Interface contacts:
Residue L659 in protein 2 interacts with residue R249 in protein 1 (closest heavy-atom distance 3.0 Å).
Residue E456 in protein 2 interacts with residue I64 in protein 1 (closest heavy-atom distance 3.9 Å).
Residue W662 in protein 2 interacts with residue L65 in protein 1 (closest heavy-atom distance 4.2 Å).
Residue M462 in protein 2 interacts with residue W52 in protein 1 (closest heavy-atom distance 3.5 Å).
Residue E620 in protein 2 interacts with residue L259 in protein 1 (closest heavy-atom distance 3.1 Å).
Residue D458 in protein 2 interacts with residue W52 in protein 1 (closest heavy-atom distance 4.0 Å).
Residue N617 in protein 2 interacts with residue A254 in protein 1 (closest heavy-atom distance 3.2 Å).
Residue A626 in protein 2 interacts with residue L259 in protein 1 (closest heavy-atom distance 4.2 Å).
Residue L455 in protein 2 contacts residue K63 in protein 1 (closest heavy-atom distance 3.5 Å).
Residue V619 in protein 2 contacts residue L259 in protein 1 (closest heavy-atom distance 3.5 Å).
Residue L459 in protein 2 interacts with residue R60 in protein 1 (closest heavy-atom distance 3.8 Å).
Residue E456 in protein 2 interacts with residue R68 in protein 1 (closest heavy-atom distance 3.6 Å).
Residue R469 in protein 2 is in contact with residue K51 in protein 1 (closest heavy-atom distance 4.6 Å).
Residue Y463 in protein 2 is in contact with residue R61 in protein 1 (closest heavy-atom distance 3.8 Å).
Residue E620 in protein 2 interacts with residue T256 in protein 1 (closest heavy-atom distance 3.1 Å).
Residue D661 in protein 2 is in contact with residue R249 in protein 1 (closest heavy-atom distance 2.4 Å).
Residue G658 in protein 2 contacts residue R68 in protein 1 (closest heavy-atom distance 3.0 Å).
Residue R452 in protein 2 contacts residue I237 in protein 1 (closest heavy-atom distance 3.2 Å).
Residue P660 in protein 2 is in contact with residue R249 in protein 1 (closest heavy-atom distance 4.5 Å).
Residue G658 in protein 2 is in contact with residue M238 in protein 1 (closest heavy-atom distance 4.0 Å).
Residue W662 in protein 2 interacts with residue R61 in protein 1 (closest heavy-atom distance 3.5 Å).
Residue L659 in protein 2 is in contact with residue L246 in protein 1 (closest heavy-atom distance 4.3 Å).
Residue L664 in protein 2 is in contact with residue R249 in protein 1 (closest heavy-atom distance 3.5 Å).
Residue M462 in protein 2 is in contact with residue V50 in protein 1 (closest heavy-atom distance 3.6 Å).
Residue D453 in protein 2 interacts with residue G239 in protein 1 (closest heavy-atom distance 3.4 Å).
Residue M462 in protein 2 contacts residue K51 in protein 1 (closest heavy-atom distance 4.2 Å).
Residue R452 in protein 2 contacts residue L67 in protein 1 (closest heavy-atom distance 3.5 Å).
Residue N617 in protein 2 interacts with residue R258 in protein 1 (closest heavy-atom distance 4.2 Å).
Residue E620 in protein 2 contacts residue R258 in protein 1 (closest heavy-atom distance 2.8 Å).
Residue L659 in protein 2 contacts residue R68 in protein 1 (closest heavy-atom distance 4.1 Å).
Residue T623 in protein 2 is in contact with residue L259 in protein 1 (closest heavy-atom distance 3.8 Å).
Residue L459 in protein 2 contacts residue I64 in protein 1 (closest heavy-atom distance 3.6 Å).
Residue L455 in protein 2 contacts residue R60 in protein 1 (closest heavy-atom distance 4.0 Å).
Residue L659 in protein 2 is in contact with residue L69 in protein 1 (closest heavy-atom distance 3.6 Å).
Residue F663 in protein 2 contacts residue L65 in protein 1 (closest heavy-atom distance 3.9 Å).
Residue I621 in protein 2 is in contact with residue L259 in protein 1 (closest heavy-atom distance 4.6 Å).
Residue E456 in protein 2 contacts residue T242 in protein 1 (closest heavy-atom distance 3.3 Å).
Residue V619 in protein 2 is in contact with residue R258 in protein 1 (closest heavy-atom distance 3.7 Å).
Residue D453 in protein 2 interacts with residue G240 in protein 1 (closest heavy-atom distance 4.1 Å).
Residue E456 in protein 2 is in contact with residue G239 in protein 1 (closest heavy-atom distance 3.2 Å).
Residue E456 in protein 2 interacts with residue I237 in protein 1 (closest heavy-atom distance 4.3 Å).
Residue E666 in protein 2 contacts residue R61 in protein 1 (closest heavy-atom distance 4.6 Å).
Residue N617 in protein 2 contacts residue A255 in protein 1 (closest heavy-atom distance 4.3 Å).
Residue L659 in protein 2 is in contact with residue L65 in protein 1 (closest heavy-atom distance 3.8 Å).
Residue R452 in protein 2 is in contact with residue I64 in protein 1 (closest heavy-atom distance 4.1 Å).
Residue G658 in protein 2 contacts residue L246 in protein 1 (closest heavy-atom distance 3.5 Å).
Residue P660 in protein 2 interacts with residue R68 in protein 1 (closest heavy-atom distance 3.9 Å).
Residue E616 in protein 2 interacts with residue A255 in protein 1 (closest heavy-atom distance 3.7 Å).
Residue E456 in protein 2 contacts residue M238 in protein 1 (closest heavy-atom distance 4.5 Å).
Residue V622 in protein 2 is in contact with residue L259 in protein 1 (closest heavy-atom distance 3.5 Å).
Residue N618 in protein 2 interacts with residue A254 in protein 1 (closest heavy-atom distance 4.4 Å).
Residue L459 in protein 2 contacts residue W52 in protein 1 (closest heavy-atom distance 3.6 Å).
Residue L459 in protein 2 contacts residue R61 in protein 1 (closest heavy-atom distance 3.8 Å).
Residue N618 in protein 2 is in contact with residue A255 in protein 1 (closest heavy-atom distance 2.9 Å).
Residue L455 in protein 2 interacts with residue I64 in protein 1 (closest heavy-atom distance 3.9 Å).
Residue N618 in protein 2 is in contact with residue R258 in protein 1 (closest heavy-atom distance 3.4 Å).
Residue W662 in protein 2 interacts with residue I64 in protein 1 (closest heavy-atom distance 4.2 Å).
Residue N618 in protein 2 is in contact with residue T256 in protein 1 (closest heavy-atom distance 3.7 Å).
Residue G658 in protein 2 is in contact with residue R249 in protein 1 (closest heavy-atom distance 4.6 Å).
Residue S655 in protein 2 contacts residue L69 in protein 1 (closest heavy-atom distance 4.6 Å).

Sequence of protein 2:
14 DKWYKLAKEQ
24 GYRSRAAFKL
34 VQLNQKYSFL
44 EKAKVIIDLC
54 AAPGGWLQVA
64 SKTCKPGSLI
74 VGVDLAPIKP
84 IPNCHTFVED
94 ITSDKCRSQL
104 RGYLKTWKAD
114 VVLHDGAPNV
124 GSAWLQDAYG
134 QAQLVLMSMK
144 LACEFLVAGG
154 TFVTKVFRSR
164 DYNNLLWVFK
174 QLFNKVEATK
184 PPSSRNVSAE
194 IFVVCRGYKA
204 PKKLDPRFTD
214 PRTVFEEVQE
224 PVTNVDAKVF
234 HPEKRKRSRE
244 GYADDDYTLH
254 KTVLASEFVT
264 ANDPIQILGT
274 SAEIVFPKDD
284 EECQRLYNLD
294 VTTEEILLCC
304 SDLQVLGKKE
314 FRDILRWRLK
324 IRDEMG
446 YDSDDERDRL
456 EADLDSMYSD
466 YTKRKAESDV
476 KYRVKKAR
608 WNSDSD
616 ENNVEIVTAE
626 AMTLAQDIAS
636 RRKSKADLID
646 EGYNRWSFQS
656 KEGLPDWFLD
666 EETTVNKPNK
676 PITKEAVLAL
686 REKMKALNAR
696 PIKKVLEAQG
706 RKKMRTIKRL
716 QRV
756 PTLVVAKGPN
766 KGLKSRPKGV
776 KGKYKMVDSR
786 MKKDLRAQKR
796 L

This data describes a binding interaction between two proteins.

Sequence of protein 1:
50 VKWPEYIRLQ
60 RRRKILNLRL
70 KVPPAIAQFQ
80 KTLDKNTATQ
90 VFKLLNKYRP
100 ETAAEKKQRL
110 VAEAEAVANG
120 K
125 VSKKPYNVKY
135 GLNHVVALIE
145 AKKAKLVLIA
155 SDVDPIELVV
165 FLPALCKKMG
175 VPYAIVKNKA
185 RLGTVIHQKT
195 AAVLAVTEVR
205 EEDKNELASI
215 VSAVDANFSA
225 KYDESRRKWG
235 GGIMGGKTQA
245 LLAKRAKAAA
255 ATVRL